Interface contacts:
Residue L23 in protein 2 interacts with residue I40 in protein 1 (closest heavy-atom distance 4.4 Å).
Residue M27 in protein 2 is in contact with residue L51 in protein 1 (closest heavy-atom distance 4.8 Å).
Residue D16 in protein 2 is in contact with residue L36 in protein 1 (closest heavy-atom distance 4.1 Å).
Residue M27 in protein 2 interacts with residue W43 in protein 1 (closest heavy-atom distance 4.2 Å).
Residue M27 in protein 2 contacts residue L47 in protein 1 (closest heavy-atom distance 3.7 Å).
Residue A3 in protein 2 contacts residue G22 in protein 1 (closest heavy-atom distance 3.7 Å).
Residue L19 in protein 2 interacts with residue L36 in protein 1 (closest heavy-atom distance 3.7 Å).
Residue D16 in protein 2 is in contact with residue R35 in protein 1 (closest heavy-atom distance 4.2 Å).
Residue R11 in protein 2 interacts with residue W28 in protein 1 (closest heavy-atom distance 3.5 Å).
Residue R12 in protein 2 is in contact with residue R35 in protein 1 (closest heavy-atom distance 3.5 Å).
Residue M15 in protein 2 contacts residue R35 in protein 1 (closest heavy-atom distance 4.0 Å).
Residue R12 in protein 2 contacts residue E32 in protein 1 (closest heavy-atom distance 3.1 Å).
Residue I2 in protein 2 is in contact with residue I24 in protein 1 (closest heavy-atom distance 4.6 Å).
Residue M15 in protein 2 contacts residue L36 in protein 1 (closest heavy-atom distance 3.7 Å).
Residue R11 in protein 2 is in contact with residue R23 in protein 1 (closest heavy-atom distance 3.6 Å).
Residue A3 in protein 2 is in contact with residue I24 in protein 1 (closest heavy-atom distance 4.0 Å).
Residue M15 in protein 2 contacts residue E32 in protein 1 (closest heavy-atom distance 3.6 Å).
Residue L19 in protein 2 interacts with residue I40 in protein 1 (closest heavy-atom distance 3.7 Å).
Residue L23 in protein 2 is in contact with residue W43 in protein 1 (closest heavy-atom distance 3.6 Å).

These two protein chains interact to form a complex.

Sequence of protein 2:
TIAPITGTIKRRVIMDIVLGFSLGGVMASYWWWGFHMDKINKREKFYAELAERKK

Sequence of protein 1:
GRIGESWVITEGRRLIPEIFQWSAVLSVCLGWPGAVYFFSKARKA